Sequence of protein 2:
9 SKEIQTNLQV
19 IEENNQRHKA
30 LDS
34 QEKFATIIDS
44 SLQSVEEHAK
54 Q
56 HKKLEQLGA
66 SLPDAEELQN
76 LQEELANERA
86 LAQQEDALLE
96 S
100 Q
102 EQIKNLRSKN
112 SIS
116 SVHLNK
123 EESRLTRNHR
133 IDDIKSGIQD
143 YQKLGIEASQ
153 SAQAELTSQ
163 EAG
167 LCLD

Sequence of protein 1:
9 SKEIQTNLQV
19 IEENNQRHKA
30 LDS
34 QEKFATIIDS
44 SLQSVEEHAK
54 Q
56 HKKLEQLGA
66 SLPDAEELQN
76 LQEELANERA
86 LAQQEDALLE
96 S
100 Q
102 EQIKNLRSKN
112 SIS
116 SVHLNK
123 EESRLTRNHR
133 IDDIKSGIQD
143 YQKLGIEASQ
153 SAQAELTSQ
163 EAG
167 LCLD

Residue-level contacts at the interface:
Residue Y143 in protein 2 contacts residue S47 in protein 1 (closest heavy-atom distance 3.4 Å).
Residue E79 in protein 2 contacts residue S114 in protein 1 (closest heavy-atom distance 3.0 Å).
Residue L59 in protein 2 interacts with residue I136 in protein 1 (closest heavy-atom distance 3.7 Å).
Residue H118 in protein 2 contacts residue E79 in protein 1 (closest heavy-atom distance 3.3 Å).
Residue A87 in protein 2 interacts with residue R108 in protein 1 (closest heavy-atom distance 3.8 Å).
Residue D69 in protein 2 interacts with residue S125 in protein 1 (closest heavy-atom distance 2.8 Å).
Residue N82 in protein 2 contacts residue N111 in protein 1 (closest heavy-atom distance 3.2 Å).
Residue V48 in protein 2 interacts with residue Y143 in protein 1 (closest heavy-atom distance 3.3 Å).
Residue K36 in protein 2 is in contact with residue E157 in protein 1 (closest heavy-atom distance 3.4 Å).
Residue R129 in protein 2 contacts residue L62 in protein 1 (closest heavy-atom distance 3.7 Å).
Residue R132 in protein 2 interacts with residue Q61 in protein 1 (closest heavy-atom distance 3.0 Å).
Residue H51 in protein 2 contacts residue Y143 in protein 1 (closest heavy-atom distance 3.5 Å).
Residue S125 in protein 2 is in contact with residue D69 in protein 1 (closest heavy-atom distance 2.8 Å).
Residue S114 in protein 2 is in contact with residue E79 in protein 1 (closest heavy-atom distance 3.0 Å).
Residue E157 in protein 2 interacts with residue K36 in protein 1 (closest heavy-atom distance 3.4 Å).
Residue K58 in protein 2 interacts with residue D135 in protein 1 (closest heavy-atom distance 3.2 Å).
Residue R108 in protein 2 is in contact with residue E90 in protein 1 (closest heavy-atom distance 2.5 Å).
Residue N111 in protein 2 interacts with residue E79 in protein 1 (closest heavy-atom distance 3.0 Å).
Residue L107 in protein 2 interacts with residue L86 in protein 1 (closest heavy-atom distance 3.8 Å).
Residue E90 in protein 2 interacts with residue I104 in protein 1 (closest heavy-atom distance 3.8 Å).
Residue Q161 in protein 2 contacts residue K36 in protein 1 (closest heavy-atom distance 3.2 Å).
Residue Q61 in protein 2 is in contact with residue R132 in protein 1 (closest heavy-atom distance 3.0 Å).
Residue L93 in protein 2 interacts with residue Q100 in protein 1 (closest heavy-atom distance 3.4 Å).
Residue H118 in protein 2 contacts residue L76 in protein 1 (closest heavy-atom distance 3.5 Å).
Residue S47 in protein 2 interacts with residue Y143 in protein 1 (closest heavy-atom distance 3.4 Å).
Residue L76 in protein 2 interacts with residue L119 in protein 1 (closest heavy-atom distance 3.9 Å).
Residue E72 in protein 2 is in contact with residue K121 in protein 1 (closest heavy-atom distance 3.1 Å).
Residue L119 in protein 2 contacts residue L76 in protein 1 (closest heavy-atom distance 3.9 Å).
Residue D135 in protein 2 is in contact with residue K58 in protein 1 (closest heavy-atom distance 3.2 Å).
Residue R108 in protein 2 is in contact with residue A87 in protein 1 (closest heavy-atom distance 3.8 Å).
Residue Q100 in protein 2 contacts residue L93 in protein 1 (closest heavy-atom distance 3.4 Å).
Residue R132 in protein 2 contacts residue L62 in protein 1 (closest heavy-atom distance 3.8 Å).
Residue L86 in protein 2 is in contact with residue L107 in protein 1 (closest heavy-atom distance 3.8 Å).
Residue E79 in protein 2 interacts with residue N111 in protein 1 (closest heavy-atom distance 3.0 Å).
Residue I104 in protein 2 is in contact with residue E90 in protein 1 (closest heavy-atom distance 3.8 Å).
Residue I136 in protein 2 is in contact with residue L59 in protein 1 (closest heavy-atom distance 3.7 Å).
Residue K36 in protein 2 contacts residue Q161 in protein 1 (closest heavy-atom distance 3.2 Å).
Residue R108 in protein 2 interacts with residue E83 in protein 1 (closest heavy-atom distance 2.2 Å).
Residue Q89 in protein 2 contacts residue I104 in protein 1 (closest heavy-atom distance 3.2 Å).
Residue N75 in protein 2 contacts residue H118 in protein 1 (closest heavy-atom distance 3.2 Å).
Residue D69 in protein 2 contacts residue R129 in protein 1 (closest heavy-atom distance 3.7 Å).
Residue R129 in protein 2 is in contact with residue D69 in protein 1 (closest heavy-atom distance 3.7 Å).
Residue H118 in protein 2 is in contact with residue E72 in protein 1 (closest heavy-atom distance 3.4 Å).
Residue E90 in protein 2 contacts residue R108 in protein 1 (closest heavy-atom distance 2.5 Å).
Residue L62 in protein 2 contacts residue I133 in protein 1 (closest heavy-atom distance 3.8 Å).
Residue I133 in protein 2 is in contact with residue L62 in protein 1 (closest heavy-atom distance 3.8 Å).
Residue R108 in protein 2 interacts with residue L86 in protein 1 (closest heavy-atom distance 3.5 Å).
Residue E72 in protein 2 interacts with residue H118 in protein 1 (closest heavy-atom distance 3.4 Å).
Residue Y143 in protein 2 contacts residue H51 in protein 1 (closest heavy-atom distance 3.5 Å).
Residue L86 in protein 2 is in contact with residue R108 in protein 1 (closest heavy-atom distance 3.5 Å).
Residue Y143 in protein 2 contacts residue V48 in protein 1 (closest heavy-atom distance 3.3 Å).
Residue L62 in protein 2 is in contact with residue R132 in protein 1 (closest heavy-atom distance 3.8 Å).
Residue K121 in protein 2 contacts residue E72 in protein 1 (closest heavy-atom distance 3.1 Å).
Residue I104 in protein 2 contacts residue Q89 in protein 1 (closest heavy-atom distance 3.2 Å).
Residue E79 in protein 2 is in contact with residue H118 in protein 1 (closest heavy-atom distance 3.3 Å).
Residue H118 in protein 2 interacts with residue N75 in protein 1 (closest heavy-atom distance 3.2 Å).
Residue N111 in protein 2 interacts with residue N82 in protein 1 (closest heavy-atom distance 3.2 Å).
Residue L76 in protein 2 is in contact with residue H118 in protein 1 (closest heavy-atom distance 3.5 Å).
Residue L62 in protein 2 contacts residue R129 in protein 1 (closest heavy-atom distance 3.7 Å).
Residue E83 in protein 2 interacts with residue R108 in protein 1 (closest heavy-atom distance 2.2 Å).

The following describes two proteins that form a bound complex.